Sequence of protein 1:
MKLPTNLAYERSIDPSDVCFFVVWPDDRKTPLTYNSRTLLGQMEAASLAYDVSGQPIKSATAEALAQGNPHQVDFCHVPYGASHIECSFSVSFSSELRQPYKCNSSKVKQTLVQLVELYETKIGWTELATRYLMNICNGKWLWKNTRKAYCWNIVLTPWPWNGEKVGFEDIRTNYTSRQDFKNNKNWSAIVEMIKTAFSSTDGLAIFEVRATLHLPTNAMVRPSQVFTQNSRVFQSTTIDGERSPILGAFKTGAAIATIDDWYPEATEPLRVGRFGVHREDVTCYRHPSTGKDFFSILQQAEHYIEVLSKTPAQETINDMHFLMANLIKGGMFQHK

Sequence of protein 2:
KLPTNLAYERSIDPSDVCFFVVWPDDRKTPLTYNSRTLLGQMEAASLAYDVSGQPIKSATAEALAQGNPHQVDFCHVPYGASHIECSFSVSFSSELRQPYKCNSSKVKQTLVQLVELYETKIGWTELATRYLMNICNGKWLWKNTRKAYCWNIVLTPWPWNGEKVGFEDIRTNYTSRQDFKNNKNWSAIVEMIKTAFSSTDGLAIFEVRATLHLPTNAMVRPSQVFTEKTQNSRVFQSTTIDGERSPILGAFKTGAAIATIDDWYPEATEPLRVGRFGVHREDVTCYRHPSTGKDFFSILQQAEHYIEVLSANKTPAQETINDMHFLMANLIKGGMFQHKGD

Residue-level contacts at the interface:
Residue M222 in protein 2 interacts with residue P17 in protein 1 (closest heavy-atom distance 3.3 Å).
Residue Y152 in protein 2 interacts with residue W161 in protein 1 (closest heavy-atom distance 3.7 Å).
Residue A64 in protein 2 is in contact with residue C298 in protein 1 (closest heavy-atom distance 3.1 Å).
Residue R174 in protein 2 interacts with residue L206 in protein 1 (closest heavy-atom distance 3.7 Å).
Residue V296 in protein 2 interacts with residue N106 in protein 1 (closest heavy-atom distance 3.7 Å).
Residue P218 in protein 2 is in contact with residue S92 in protein 1 (closest heavy-atom distance 3.9 Å).
Residue A68 in protein 2 is in contact with residue V296 in protein 1 (closest heavy-atom distance 3.3 Å).
Residue K150 in protein 2 is in contact with residue L206 in protein 1 (closest heavy-atom distance 3.8 Å).
Residue M45 in protein 2 contacts residue F289 in protein 1 (closest heavy-atom distance 3.6 Å).
Residue E294 in protein 2 is in contact with residue C105 in protein 1 (closest heavy-atom distance 3.4 Å).
Residue A62 in protein 2 is in contact with residue H301 in protein 1 (closest heavy-atom distance 3.9 Å).
Residue P72 in protein 2 contacts residue F229 in protein 1 (closest heavy-atom distance 3.6 Å).
Residue Y82 in protein 2 is in contact with residue F23 in protein 1 (closest heavy-atom distance 3.5 Å).
Residue A48 in protein 2 interacts with residue H351 in protein 1 (closest heavy-atom distance 3.5 Å).
Residue A64 in protein 2 interacts with residue V296 in protein 1 (closest heavy-atom distance 3.9 Å).
Residue Y52 in protein 2 interacts with residue H351 in protein 1 (closest heavy-atom distance 3.8 Å).
Residue Q44 in protein 2 contacts residue K345 in protein 1 (closest heavy-atom distance 3.6 Å).
Residue G43 in protein 2 contacts residue R293 in protein 1 (closest heavy-atom distance 3.4 Å).
Residue Q44 in protein 2 is in contact with residue V291 in protein 1 (closest heavy-atom distance 3.3 Å).
Residue R174 in protein 2 interacts with residue W161 in protein 1 (closest heavy-atom distance 3.7 Å).
Residue A51 in protein 2 interacts with residue F289 in protein 1 (closest heavy-atom distance 3.8 Å).
Residue A68 in protein 2 contacts residue C298 in protein 1 (closest heavy-atom distance 3.7 Å).
Residue E294 in protein 2 contacts residue K104 in protein 1 (closest heavy-atom distance 3.2 Å).
Residue K146 in protein 2 interacts with residue E12 in protein 1 (closest heavy-atom distance 2.7 Å).
Residue K150 in protein 2 contacts residue E98 in protein 1 (closest heavy-atom distance 3.2 Å).
Residue N220 in protein 2 is in contact with residue C21 in protein 1 (closest heavy-atom distance 3.7 Å).
Residue E294 in protein 2 is in contact with residue Y103 in protein 1 (closest heavy-atom distance 3.4 Å).
Residue A64 in protein 2 contacts residue T297 in protein 1 (closest heavy-atom distance 3.5 Å).
Residue K150 in protein 2 interacts with residue S94 in protein 1 (closest heavy-atom distance 3.6 Å).
Residue E65 in protein 2 interacts with residue V296 in protein 1 (closest heavy-atom distance 3.7 Å).
Residue K150 in protein 2 contacts residue S96 in protein 1 (closest heavy-atom distance 2.6 Å).
Residue L41 in protein 2 contacts residue F264 in protein 1 (closest heavy-atom distance 3.7 Å).
Residue K146 in protein 2 is in contact with residue Y103 in protein 1 (closest heavy-atom distance 3.8 Å).
Residue T219 in protein 2 contacts residue S18 in protein 1 (closest heavy-atom distance 3.5 Å).
Residue S49 in protein 2 contacts residue H351 in protein 1 (closest heavy-atom distance 4.0 Å).
Residue Y52 in protein 2 contacts residue D307 in protein 1 (closest heavy-atom distance 2.9 Å).
Residue A48 in protein 2 contacts residue Q350 in protein 1 (closest heavy-atom distance 3.3 Å).
Residue A64 in protein 2 contacts residue H301 in protein 1 (closest heavy-atom distance 3.6 Å).
Residue E46 in protein 2 contacts residue K345 in protein 1 (closest heavy-atom distance 3.2 Å).
Residue D53 in protein 2 interacts with residue H351 in protein 1 (closest heavy-atom distance 3.7 Å).
Residue R149 in protein 2 is in contact with residue S96 in protein 1 (closest heavy-atom distance 3.6 Å).
Residue E46 in protein 2 is in contact with residue R288 in protein 1 (closest heavy-atom distance 3.6 Å).
Residue A48 in protein 2 interacts with residue F309 in protein 1 (closest heavy-atom distance 3.6 Å).
Residue N220 in protein 2 interacts with residue S18 in protein 1 (closest heavy-atom distance 3.4 Å).
Residue T63 in protein 2 is in contact with residue H301 in protein 1 (closest heavy-atom distance 3.8 Å).
Residue K150 in protein 2 interacts with residue D16 in protein 1 (closest heavy-atom distance 3.9 Å).
Residue A47 in protein 2 contacts residue F289 in protein 1 (closest heavy-atom distance 3.9 Å).
Residue Y152 in protein 2 interacts with residue I208 in protein 1 (closest heavy-atom distance 3.8 Å).
Residue T40 in protein 2 is in contact with residue F229 in protein 1 (closest heavy-atom distance 3.4 Å).
Residue T219 in protein 2 contacts residue E210 in protein 1 (closest heavy-atom distance 2.5 Å).
Residue R149 in protein 2 contacts residue S97 in protein 1 (closest heavy-atom distance 3.7 Å).
Residue Y152 in protein 2 is in contact with residue E210 in protein 1 (closest heavy-atom distance 3.2 Å).
Residue T219 in protein 2 interacts with residue S92 in protein 1 (closest heavy-atom distance 2.9 Å).
Residue Y52 in protein 2 contacts residue P302 in protein 1 (closest heavy-atom distance 3.3 Å).
Residue R149 in protein 2 contacts residue G205 in protein 1 (closest heavy-atom distance 3.4 Å).
Residue A68 in protein 2 is in contact with residue T297 in protein 1 (closest heavy-atom distance 3.8 Å).
Residue L67 in protein 2 contacts residue C298 in protein 1 (closest heavy-atom distance 3.7 Å).
Residue R224 in protein 2 contacts residue R13 in protein 1 (closest heavy-atom distance 3.6 Å).
Residue F77 in protein 2 is in contact with residue A263 in protein 1 (closest heavy-atom distance 4.0 Å).
Residue R39 in protein 2 is in contact with residue I260 in protein 1 (closest heavy-atom distance 3.6 Å).

The following describes two proteins that form a bound complex.